Interface contacts:
Residue G49 in chain A interacts with residue A17 in chain B (closest heavy-atom distance 4.1 Å).
Residue D333 in chain A interacts with residue R4 in chain B (closest heavy-atom distance 2.8 Å).
Residue D333 in chain A contacts residue S5 in chain B (closest heavy-atom distance 3.9 Å).
Residue Y493 in chain A contacts residue L10 in chain B (closest heavy-atom distance 3.6 Å).
Residue L374 in chain A interacts with residue V3 in chain B (closest heavy-atom distance 3.9 Å).
Residue L56 in chain A contacts residue V3 in chain B (closest heavy-atom distance 3.8 Å).
Residue N104 in chain A contacts residue I14 in chain B (closest heavy-atom distance 3.2 Å).
Residue N34 in chain A interacts with residue L11 in chain B (closest heavy-atom distance 3.1 Å).
Residue E358 in chain A contacts residue S8 in chain B (closest heavy-atom distance 3.7 Å).
Residue Y185 in chain A is in contact with residue A1 in chain B (closest heavy-atom distance 3.2 Å).
Residue Y493 in chain A contacts residue R13 in chain B (closest heavy-atom distance 3.1 Å).
Residue A82 in chain A interacts with residue V3 in chain B (closest heavy-atom distance 4.2 Å).
Residue R497 in chain A contacts residue L10 in chain B (closest heavy-atom distance 3.8 Å).
Residue H328 in chain A interacts with residue L11 in chain B (closest heavy-atom distance 3.6 Å).
Residue M45 in chain A is in contact with residue H15 in chain B (closest heavy-atom distance 3.2 Å).
Residue N377 in chain A contacts residue S5 in chain B (closest heavy-atom distance 3.6 Å).
Residue W332 in chain A interacts with residue C7 in chain B (closest heavy-atom distance 4.0 Å).
Residue F373 in chain A is in contact with residue V3 in chain B (closest heavy-atom distance 4.0 Å).
Residue F487 in chain A interacts with residue L11 in chain B (closest heavy-atom distance 3.8 Å).
Residue N377 in chain A contacts residue V3 in chain B (closest heavy-atom distance 2.5 Å).
Residue D492 in chain A is in contact with residue R13 in chain B (closest heavy-atom distance 2.7 Å).
Residue V326 in chain A contacts residue H15 in chain B (closest heavy-atom distance 3.3 Å).
Residue F487 in chain A contacts residue L10 in chain B (closest heavy-atom distance 2.9 Å).
Residue S111 in chain A interacts with residue I14 in chain B (closest heavy-atom distance 3.4 Å).
Residue N491 in chain A interacts with residue R13 in chain B (closest heavy-atom distance 3.0 Å).
Residue A331 in chain A is in contact with residue S8 in chain B (closest heavy-atom distance 3.3 Å).
Residue N86 in chain A is in contact with residue C2 in chain B (closest heavy-atom distance 3.9 Å).
Residue N86 in chain A interacts with residue A1 in chain B (closest heavy-atom distance 2.7 Å).
Residue F487 in chain A is in contact with residue P12 in chain B (closest heavy-atom distance 3.9 Å).
Residue A331 in chain A interacts with residue C7 in chain B (closest heavy-atom distance 2.9 Å).
Residue T108 in chain A is in contact with residue I14 in chain B (closest heavy-atom distance 3.3 Å).
Residue E20 in chain A interacts with residue R4 in chain B (closest heavy-atom distance 3.9 Å).
Residue F23 in chain A contacts residue R4 in chain B (closest heavy-atom distance 3.2 Å).
Residue E385 in chain A contacts residue S8 in chain B (closest heavy-atom distance 4.0 Å).
Residue N46 in chain A interacts with residue A17 in chain B (closest heavy-atom distance 3.3 Å).
Residue N46 in chain A is in contact with residue C16 in chain B (closest heavy-atom distance 3.9 Å).
Residue T330 in chain A contacts residue S9 in chain B (closest heavy-atom distance 3.9 Å).
Residue N377 in chain A contacts residue R4 in chain B (closest heavy-atom distance 3.5 Å).
Residue S107 in chain A is in contact with residue P12 in chain B (closest heavy-atom distance 4.0 Å).
Residue N491 in chain A contacts residue P12 in chain B (closest heavy-atom distance 3.9 Å).
Residue F373 in chain A interacts with residue R4 in chain B (closest heavy-atom distance 3.4 Å).
Residue S107 in chain A contacts residue R13 in chain B (closest heavy-atom distance 3.3 Å).
Residue N34 in chain A interacts with residue H15 in chain B (closest heavy-atom distance 3.9 Å).
Residue M45 in chain A contacts residue C16 in chain B (closest heavy-atom distance 4.0 Å).
Residue N104 in chain A contacts residue R13 in chain B (closest heavy-atom distance 3.6 Å).
Residue G87 in chain A is in contact with residue A1 in chain B (closest heavy-atom distance 4.0 Å).
Residue F23 in chain A contacts residue S5 in chain B (closest heavy-atom distance 3.9 Å).
Residue D50 in chain A is in contact with residue A17 in chain B (closest heavy-atom distance 4.2 Å).
Residue H328 in chain A is in contact with residue S9 in chain B (closest heavy-atom distance 3.7 Å).
Residue S107 in chain A is in contact with residue I14 in chain B (closest heavy-atom distance 3.6 Å).
Residue H361 in chain A is in contact with residue S8 in chain B (closest heavy-atom distance 2.9 Å).
Residue Y493 in chain A contacts residue L11 in chain B (closest heavy-atom distance 2.7 Å).
Residue Y33 in chain A is in contact with residue H15 in chain B (closest heavy-atom distance 3.8 Å).
Residue T330 in chain A is in contact with residue C7 in chain B (closest heavy-atom distance 3.0 Å).
Residue T330 in chain A is in contact with residue L11 in chain B (closest heavy-atom distance 4.1 Å).
Residue Y498 in chain A is in contact with residue L10 in chain B (closest heavy-atom distance 4.0 Å).
Residue H488 in chain A is in contact with residue L10 in chain B (closest heavy-atom distance 4.0 Å).
Residue M45 in chain A interacts with residue A17 in chain B (closest heavy-atom distance 4.0 Å).
Residue W332 in chain A is in contact with residue L11 in chain B (closest heavy-atom distance 4.2 Å).
Residue R376 in chain A contacts residue R4 in chain B (closest heavy-atom distance 3.0 Å).

Sequence of chain A:
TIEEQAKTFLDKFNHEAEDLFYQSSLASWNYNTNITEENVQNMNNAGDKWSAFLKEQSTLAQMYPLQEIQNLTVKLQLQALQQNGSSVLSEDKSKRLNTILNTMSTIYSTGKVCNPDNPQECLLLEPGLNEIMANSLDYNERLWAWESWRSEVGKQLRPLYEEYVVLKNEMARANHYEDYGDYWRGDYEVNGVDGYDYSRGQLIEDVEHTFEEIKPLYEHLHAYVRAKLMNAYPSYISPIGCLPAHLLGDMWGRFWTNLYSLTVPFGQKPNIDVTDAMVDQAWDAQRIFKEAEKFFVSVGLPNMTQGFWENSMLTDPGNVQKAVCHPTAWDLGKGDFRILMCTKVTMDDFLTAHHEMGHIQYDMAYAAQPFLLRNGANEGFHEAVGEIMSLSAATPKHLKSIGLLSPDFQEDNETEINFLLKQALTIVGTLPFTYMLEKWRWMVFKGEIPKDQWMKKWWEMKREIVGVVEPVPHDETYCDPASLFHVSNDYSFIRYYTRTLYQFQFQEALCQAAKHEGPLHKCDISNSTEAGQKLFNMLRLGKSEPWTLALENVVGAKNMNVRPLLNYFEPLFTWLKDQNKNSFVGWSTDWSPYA

Sequence of chain B:
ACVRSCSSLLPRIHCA

This data describes a binding interaction between two proteins.